Interface contacts:
Residue K272 in chain A is in contact with residue D134 in chain B (closest heavy-atom distance 3.0 Å).
Residue K163 in chain A contacts residue H150 in chain B (closest heavy-atom distance 3.0 Å).
Residue K272 in chain A contacts residue D131 in chain B (closest heavy-atom distance 3.2 Å).
Residue L438 in chain A interacts with residue K108 in chain B (closest heavy-atom distance 3.1 Å).
Residue F350 in chain A contacts residue Q387 in chain B (closest heavy-atom distance 3.3 Å).
Residue R27 in chain A interacts with residue L212 in chain B (closest heavy-atom distance 3.2 Å).
Residue P724 in chain A interacts with residue Q725 in chain B (closest heavy-atom distance 2.5 Å).
Residue E306 in chain A contacts residue R65 in chain B (closest heavy-atom distance 2.8 Å).
Residue T723 in chain A contacts residue Q725 in chain B (closest heavy-atom distance 2.7 Å).
Residue E354 in chain A is in contact with residue R376 in chain B (closest heavy-atom distance 3.2 Å).
Residue E311 in chain A interacts with residue N205 in chain B (closest heavy-atom distance 2.9 Å).
Residue D84 in chain A contacts residue M527 in chain B (closest heavy-atom distance 2.6 Å).
Residue V310 in chain A contacts residue S151 in chain B (closest heavy-atom distance 3.2 Å).
Residue D325 in chain A contacts residue G55 in chain B (closest heavy-atom distance 3.1 Å).
Residue E306 in chain A is in contact with residue R61 in chain B (closest heavy-atom distance 3.2 Å).
Residue D84 in chain A is in contact with residue S526 in chain B (closest heavy-atom distance 2.9 Å).
Residue F351 in chain A contacts residue Y372 in chain B (closest heavy-atom distance 2.9 Å).
Residue K229 in chain A contacts residue D134 in chain B (closest heavy-atom distance 3.3 Å).
Residue F557 in chain A contacts residue K563 in chain B (closest heavy-atom distance 3.0 Å).
Residue Q399 in chain A is in contact with residue E396 in chain B (closest heavy-atom distance 2.8 Å).
Residue P345 in chain A is in contact with residue Y372 in chain B (closest heavy-atom distance 2.8 Å).
Residue R171 in chain A contacts residue D186 in chain B (closest heavy-atom distance 3.0 Å).
Residue P349 in chain A is in contact with residue Y372 in chain B (closest heavy-atom distance 2.6 Å).
Residue E311 in chain A contacts residue W211 in chain B (closest heavy-atom distance 2.8 Å).
Residue Y517 in chain A is in contact with residue R103 in chain B (closest heavy-atom distance 3.2 Å).
Residue I271 in chain A contacts residue D134 in chain B (closest heavy-atom distance 3.1 Å).
Residue E445 in chain A is in contact with residue N105 in chain B (closest heavy-atom distance 3.0 Å).
Residue P88 in chain A contacts residue D561 in chain B (closest heavy-atom distance 3.0 Å).
Residue L322 in chain A is in contact with residue D58 in chain B (closest heavy-atom distance 1.9 Å).
Residue D92 in chain A interacts with residue D561 in chain B (closest heavy-atom distance 3.0 Å).
Residue D325 in chain A contacts residue Q56 in chain B (closest heavy-atom distance 2.5 Å).
Residue K348 in chain A contacts residue Y369 in chain B (closest heavy-atom distance 2.7 Å).
Residue R26 in chain A interacts with residue L212 in chain B (closest heavy-atom distance 3.1 Å).
Residue D312 in chain A is in contact with residue S178 in chain B (closest heavy-atom distance 3.1 Å).
Residue T434 in chain A is in contact with residue K108 in chain B (closest heavy-atom distance 2.8 Å).
Residue V310 in chain A is in contact with residue S36 in chain B (closest heavy-atom distance 3.1 Å).
Residue E24 in chain A interacts with residue T213 in chain B (closest heavy-atom distance 2.7 Å).
Residue L384 in chain A is in contact with residue R376 in chain B (closest heavy-atom distance 3.0 Å).
Residue F350 in chain A contacts residue Y363 in chain B (closest heavy-atom distance 3.2 Å).
Residue K346 in chain A contacts residue D367 in chain B (closest heavy-atom distance 2.6 Å).
Residue D519 in chain A is in contact with residue Q525 in chain B (closest heavy-atom distance 2.8 Å).
Residue L418 in chain A contacts residue R65 in chain B (closest heavy-atom distance 3.2 Å).
Residue F350 in chain A contacts residue Y372 in chain B (closest heavy-atom distance 2.7 Å).
Residue E317 in chain A interacts with residue R61 in chain B (closest heavy-atom distance 3.0 Å).
Residue D312 in chain A interacts with residue H155 in chain B (closest heavy-atom distance 2.8 Å).
Residue T546 in chain A interacts with residue Y549 in chain B (closest heavy-atom distance 3.2 Å).
Residue R27 in chain A interacts with residue W211 in chain B (closest heavy-atom distance 2.7 Å).
Residue L554 in chain A contacts residue G564 in chain B (closest heavy-atom distance 3.1 Å).
Residue D89 in chain A contacts residue D561 in chain B (closest heavy-atom distance 2.9 Å).
Residue K272 in chain A is in contact with residue Y132 in chain B (closest heavy-atom distance 3.1 Å).
Residue D312 in chain A is in contact with residue N205 in chain B (closest heavy-atom distance 2.7 Å).
Residue F351 in chain A is in contact with residue L374 in chain B (closest heavy-atom distance 3.0 Å).
Residue A400 in chain A interacts with residue P395 in chain B (closest heavy-atom distance 3.0 Å).
Residue K346 in chain A interacts with residue Y372 in chain B (closest heavy-atom distance 3.2 Å).
Residue W352 in chain A interacts with residue L374 in chain B (closest heavy-atom distance 2.5 Å).
Residue P349 in chain A contacts residue Y371 in chain B (closest heavy-atom distance 3.2 Å).
Residue Q270 in chain A contacts residue D134 in chain B (closest heavy-atom distance 3.0 Å).
Residue R171 in chain A interacts with residue N182 in chain B (closest heavy-atom distance 3.1 Å).
Residue R441 in chain A interacts with residue N105 in chain B (closest heavy-atom distance 3.1 Å).
Residue A390 in chain A is in contact with residue Q387 in chain B (closest heavy-atom distance 2.7 Å).

The following describes two proteins that form a bound complex.

Sequence of chain B:
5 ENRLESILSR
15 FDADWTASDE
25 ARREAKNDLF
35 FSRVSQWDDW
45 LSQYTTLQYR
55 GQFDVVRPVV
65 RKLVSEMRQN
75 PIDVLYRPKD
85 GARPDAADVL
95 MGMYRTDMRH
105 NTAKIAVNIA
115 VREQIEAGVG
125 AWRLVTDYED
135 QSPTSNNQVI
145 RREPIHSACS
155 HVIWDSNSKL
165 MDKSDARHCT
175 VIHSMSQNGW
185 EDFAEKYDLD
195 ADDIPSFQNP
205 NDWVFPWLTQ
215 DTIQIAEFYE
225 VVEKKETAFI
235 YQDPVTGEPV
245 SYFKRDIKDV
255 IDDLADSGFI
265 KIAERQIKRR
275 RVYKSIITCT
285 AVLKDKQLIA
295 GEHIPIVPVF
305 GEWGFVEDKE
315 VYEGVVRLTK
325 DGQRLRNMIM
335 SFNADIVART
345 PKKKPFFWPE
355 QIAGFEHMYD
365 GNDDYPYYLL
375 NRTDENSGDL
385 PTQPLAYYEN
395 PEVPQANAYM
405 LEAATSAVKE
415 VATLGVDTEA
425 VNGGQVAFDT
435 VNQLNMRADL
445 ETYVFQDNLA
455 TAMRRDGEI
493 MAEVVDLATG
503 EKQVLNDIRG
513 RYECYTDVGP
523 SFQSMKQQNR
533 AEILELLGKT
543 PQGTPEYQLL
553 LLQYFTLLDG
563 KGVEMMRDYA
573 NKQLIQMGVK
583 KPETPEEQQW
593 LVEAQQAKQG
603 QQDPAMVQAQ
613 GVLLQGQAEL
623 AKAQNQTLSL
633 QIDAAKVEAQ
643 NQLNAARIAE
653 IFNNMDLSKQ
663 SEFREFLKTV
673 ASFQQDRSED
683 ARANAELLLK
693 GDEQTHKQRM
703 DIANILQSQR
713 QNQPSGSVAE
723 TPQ

Sequence of chain A:
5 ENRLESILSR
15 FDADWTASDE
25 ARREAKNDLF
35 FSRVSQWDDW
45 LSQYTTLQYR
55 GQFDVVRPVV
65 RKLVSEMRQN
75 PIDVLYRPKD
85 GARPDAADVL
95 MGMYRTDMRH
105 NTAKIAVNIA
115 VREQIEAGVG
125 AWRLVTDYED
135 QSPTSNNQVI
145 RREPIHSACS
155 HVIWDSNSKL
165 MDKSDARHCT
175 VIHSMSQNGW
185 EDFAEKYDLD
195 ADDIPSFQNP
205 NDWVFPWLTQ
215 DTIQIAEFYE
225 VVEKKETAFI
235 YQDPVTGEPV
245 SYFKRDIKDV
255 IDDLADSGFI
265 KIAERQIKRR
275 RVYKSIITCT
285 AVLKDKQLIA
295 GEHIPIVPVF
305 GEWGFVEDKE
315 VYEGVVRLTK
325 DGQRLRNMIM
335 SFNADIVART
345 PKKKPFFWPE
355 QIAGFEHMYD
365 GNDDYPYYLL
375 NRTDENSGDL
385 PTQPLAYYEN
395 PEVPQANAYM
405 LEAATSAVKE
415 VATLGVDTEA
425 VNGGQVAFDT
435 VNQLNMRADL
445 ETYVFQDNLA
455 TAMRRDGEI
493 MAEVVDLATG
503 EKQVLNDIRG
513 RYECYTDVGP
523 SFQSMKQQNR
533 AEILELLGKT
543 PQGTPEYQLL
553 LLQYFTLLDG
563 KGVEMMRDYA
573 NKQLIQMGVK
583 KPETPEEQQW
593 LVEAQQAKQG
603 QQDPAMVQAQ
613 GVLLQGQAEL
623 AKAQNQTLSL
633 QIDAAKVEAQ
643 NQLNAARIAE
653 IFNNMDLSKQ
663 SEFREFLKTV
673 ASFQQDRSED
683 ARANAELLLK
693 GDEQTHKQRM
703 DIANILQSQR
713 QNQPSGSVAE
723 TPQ